Sequence of protein 2:
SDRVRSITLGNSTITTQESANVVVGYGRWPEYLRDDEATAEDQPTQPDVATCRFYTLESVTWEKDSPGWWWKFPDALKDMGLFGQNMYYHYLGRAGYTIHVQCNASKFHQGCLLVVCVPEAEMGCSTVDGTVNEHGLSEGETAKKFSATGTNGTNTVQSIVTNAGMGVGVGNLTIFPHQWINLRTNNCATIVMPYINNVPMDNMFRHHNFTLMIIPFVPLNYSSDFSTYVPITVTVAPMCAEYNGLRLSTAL

This data describes a binding interaction between two proteins.

Residue-level contacts at the interface:
Residue G150 in protein 2 interacts with residue T223 in protein 1 (closest heavy-atom distance 4.4 Å).
Residue T151 in protein 2 is in contact with residue N222 in protein 1 (closest heavy-atom distance 2.5 Å).
Residue N152 in protein 2 is in contact with residue N222 in protein 1 (closest heavy-atom distance 3.8 Å).
Residue T151 in protein 2 is in contact with residue T223 in protein 1 (closest heavy-atom distance 4.5 Å).
Residue G153 in protein 2 contacts residue S220 in protein 1 (closest heavy-atom distance 4.2 Å).

Sequence of protein 1:
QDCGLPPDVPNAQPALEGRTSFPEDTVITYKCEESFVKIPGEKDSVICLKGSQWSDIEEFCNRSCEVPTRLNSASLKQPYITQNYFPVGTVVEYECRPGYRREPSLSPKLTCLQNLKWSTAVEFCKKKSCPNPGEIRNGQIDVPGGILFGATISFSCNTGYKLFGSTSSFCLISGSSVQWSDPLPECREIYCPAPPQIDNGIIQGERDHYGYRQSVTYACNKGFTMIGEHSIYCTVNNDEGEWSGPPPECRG